Sequence of chain B:
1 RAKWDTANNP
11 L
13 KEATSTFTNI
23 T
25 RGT

The following describes two proteins that form a bound complex.

Residue-level contacts at the interface:
Residue R83 in chain A contacts residue T16 in chain B (closest heavy-atom distance 3.7 Å).
Residue T164 in chain A contacts residue T16 in chain B (closest heavy-atom distance 3.2 Å).
Residue S87 in chain A interacts with residue L11 in chain B (closest heavy-atom distance 3.3 Å).
Residue R103 in chain A is in contact with residue L11 in chain B (closest heavy-atom distance 3.4 Å).
Residue T164 in chain A is in contact with residue A15 in chain B (closest heavy-atom distance 2.8 Å).
Residue R83 in chain A is in contact with residue A15 in chain B (closest heavy-atom distance 2.9 Å).
Residue P162 in chain A is in contact with residue T16 in chain B (closest heavy-atom distance 3.5 Å).
Residue P109 in chain A interacts with residue L11 in chain B (closest heavy-atom distance 3.2 Å).
Residue I154 in chain A contacts residue T23 in chain B (closest heavy-atom distance 3.8 Å).
Residue R211 in chain A contacts residue N21 in chain B (closest heavy-atom distance 3.7 Å).
Residue F206 in chain A is in contact with residue I22 in chain B (closest heavy-atom distance 3.5 Å).
Residue R83 in chain A interacts with residue K13 in chain B (closest heavy-atom distance 2.9 Å).
Residue M70 in chain A is in contact with residue T27 in chain B (closest heavy-atom distance 3.6 Å).
Residue R71 in chain A is in contact with residue R25 in chain B (closest heavy-atom distance 3.2 Å).
Residue R102 in chain A interacts with residue L11 in chain B (closest heavy-atom distance 3.6 Å).
Residue A157 in chain A is in contact with residue T20 in chain B (closest heavy-atom distance 3.5 Å).
Residue S111 in chain A contacts residue T6 in chain B (closest heavy-atom distance 2.9 Å).
Residue Q80 in chain A interacts with residue E14 in chain B (closest heavy-atom distance 3.3 Å).
Residue F202 in chain A is in contact with residue I22 in chain B (closest heavy-atom distance 3.7 Å).
Residue F156 in chain A contacts residue T18 in chain B (closest heavy-atom distance 3.3 Å).
Residue N76 in chain A interacts with residue W4 in chain B (closest heavy-atom distance 3.4 Å).
Residue Q80 in chain A is in contact with residue A7 in chain B (closest heavy-atom distance 3.1 Å).
Residue Q80 in chain A is in contact with residue T6 in chain B (closest heavy-atom distance 3.2 Å).
Residue Q152 in chain A contacts residue T23 in chain B (closest heavy-atom distance 3.3 Å).
Residue G159 in chain A interacts with residue S17 in chain B (closest heavy-atom distance 2.9 Å).
Residue S153 in chain A is in contact with residue T23 in chain B (closest heavy-atom distance 3.9 Å).
Residue F156 in chain A contacts residue T20 in chain B (closest heavy-atom distance 3.7 Å).
Residue M70 in chain A contacts residue R25 in chain B (closest heavy-atom distance 3.5 Å).
Residue R211 in chain A is in contact with residue T27 in chain B (closest heavy-atom distance 2.6 Å).
Residue T79 in chain A is in contact with residue T16 in chain B (closest heavy-atom distance 3.2 Å).
Residue A157 in chain A interacts with residue T18 in chain B (closest heavy-atom distance 3.1 Å).
Residue I113 in chain A contacts residue T6 in chain B (closest heavy-atom distance 3.7 Å).
Residue K104 in chain A contacts residue L11 in chain B (closest heavy-atom distance 3.2 Å).
Residue R78 in chain A interacts with residue T18 in chain B (closest heavy-atom distance 3.1 Å).
Residue R108 in chain A is in contact with residue A7 in chain B (closest heavy-atom distance 3.2 Å).
Residue A157 in chain A interacts with residue F19 in chain B (closest heavy-atom distance 2.8 Å).
Residue M151 in chain A interacts with residue T23 in chain B (closest heavy-atom distance 3.0 Å).
Residue R211 in chain A interacts with residue G26 in chain B (closest heavy-atom distance 3.7 Å).
Residue S155 in chain A interacts with residue T20 in chain B (closest heavy-atom distance 2.7 Å).
Residue F156 in chain A interacts with residue F19 in chain B (closest heavy-atom distance 3.7 Å).
Residue L210 in chain A contacts residue I22 in chain B (closest heavy-atom distance 3.5 Å).
Residue T82 in chain A is in contact with residue T18 in chain B (closest heavy-atom distance 3.3 Å).
Residue I195 in chain A contacts residue F19 in chain B (closest heavy-atom distance 3.9 Å).
Residue N76 in chain A interacts with residue D5 in chain B (closest heavy-atom distance 3.6 Å).
Residue Q80 in chain A contacts residue K13 in chain B (closest heavy-atom distance 3.7 Å).
Residue N76 in chain A is in contact with residue E14 in chain B (closest heavy-atom distance 3.0 Å).
Residue R102 in chain A is in contact with residue P10 in chain B (closest heavy-atom distance 3.5 Å).
Residue R211 in chain A interacts with residue I22 in chain B (closest heavy-atom distance 3.4 Å).
Residue F202 in chain A is in contact with residue N21 in chain B (closest heavy-atom distance 3.5 Å).
Residue L88 in chain A is in contact with residue L11 in chain B (closest heavy-atom distance 3.2 Å).
Residue I154 in chain A interacts with residue T20 in chain B (closest heavy-atom distance 3.7 Å).
Residue A157 in chain A contacts residue S17 in chain B (closest heavy-atom distance 3.5 Å).
Residue L110 in chain A contacts residue T6 in chain B (closest heavy-atom distance 3.8 Å).
Residue T79 in chain A interacts with residue T18 in chain B (closest heavy-atom distance 3.8 Å).
Residue P162 in chain A contacts residue S17 in chain B (closest heavy-atom distance 3.8 Å).
Residue S158 in chain A interacts with residue T18 in chain B (closest heavy-atom distance 3.5 Å).
Residue S111 in chain A interacts with residue A7 in chain B (closest heavy-atom distance 3.7 Å).
Residue S158 in chain A interacts with residue S17 in chain B (closest heavy-atom distance 3.1 Å).
Residue Q80 in chain A contacts residue D5 in chain B (closest heavy-atom distance 3.2 Å).
Residue S158 in chain A contacts residue T16 in chain B (closest heavy-atom distance 2.7 Å).

Sequence of chain A:
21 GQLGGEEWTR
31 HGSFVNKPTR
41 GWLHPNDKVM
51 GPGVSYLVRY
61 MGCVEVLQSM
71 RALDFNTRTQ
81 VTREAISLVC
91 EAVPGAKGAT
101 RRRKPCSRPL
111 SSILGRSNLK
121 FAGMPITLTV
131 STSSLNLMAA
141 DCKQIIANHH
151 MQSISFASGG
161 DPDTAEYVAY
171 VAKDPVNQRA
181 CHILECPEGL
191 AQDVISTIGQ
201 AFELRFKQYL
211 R